This data describes a binding interaction between two proteins.

Sequence of protein 2:
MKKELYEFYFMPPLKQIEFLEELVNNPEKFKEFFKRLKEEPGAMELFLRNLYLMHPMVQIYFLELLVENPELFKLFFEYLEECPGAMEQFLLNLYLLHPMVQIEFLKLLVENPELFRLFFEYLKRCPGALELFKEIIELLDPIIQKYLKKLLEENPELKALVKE

Sequence of protein 1:
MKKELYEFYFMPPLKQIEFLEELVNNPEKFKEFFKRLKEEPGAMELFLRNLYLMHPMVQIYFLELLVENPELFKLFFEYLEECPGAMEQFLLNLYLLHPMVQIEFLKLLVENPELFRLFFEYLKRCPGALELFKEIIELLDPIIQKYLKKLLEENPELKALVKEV

Residue-level contacts at the interface:
Residue E105 in protein 1 is in contact with residue Q90 in protein 2 (closest heavy-atom distance 4.3 Å).
Residue I144 in protein 1 is in contact with residue L140 in protein 2 (closest heavy-atom distance 3.8 Å).
Residue E65 in protein 1 interacts with residue K3 in protein 2 (closest heavy-atom distance 3.1 Å).
Residue I61 in protein 1 is in contact with residue R50 in protein 2 (closest heavy-atom distance 3.8 Å).
Residue K108 in protein 1 is in contact with residue Q90 in protein 2 (closest heavy-atom distance 3.7 Å).
Residue D142 in protein 1 contacts residue L97 in protein 2 (closest heavy-atom distance 4.4 Å).
Residue I144 in protein 1 interacts with residue E136 in protein 2 (closest heavy-atom distance 3.4 Å).
Residue Y148 in protein 1 interacts with residue E89 in protein 2 (closest heavy-atom distance 4.1 Å).
Residue I61 in protein 1 is in contact with residue L54 in protein 2 (closest heavy-atom distance 4.6 Å).
Residue M58 in protein 1 interacts with residue Y7 in protein 2 (closest heavy-atom distance 4.3 Å).
Residue E65 in protein 1 contacts residue Y7 in protein 2 (closest heavy-atom distance 2.6 Å).
Residue M101 in protein 1 interacts with residue R50 in protein 2 (closest heavy-atom distance 3.6 Å).
Residue H56 in protein 1 contacts residue Y10 in protein 2 (closest heavy-atom distance 3.1 Å).
Residue M101 in protein 1 is in contact with residue L97 in protein 2 (closest heavy-atom distance 3.7 Å).
Residue H56 in protein 1 interacts with residue F11 in protein 2 (closest heavy-atom distance 3.9 Å).
Residue K147 in protein 1 contacts residue E136 in protein 2 (closest heavy-atom distance 3.2 Å).
Residue M101 in protein 1 contacts residue Y53 in protein 2 (closest heavy-atom distance 4.8 Å).
Residue E65 in protein 1 contacts residue R50 in protein 2 (closest heavy-atom distance 2.7 Å).
Residue M58 in protein 1 interacts with residue R50 in protein 2 (closest heavy-atom distance 3.5 Å).
Residue Y148 in protein 1 interacts with residue L93 in protein 2 (closest heavy-atom distance 3.5 Å).
Residue P143 in protein 1 interacts with residue E136 in protein 2 (closest heavy-atom distance 4.7 Å).
Residue I144 in protein 1 interacts with residue L97 in protein 2 (closest heavy-atom distance 4.6 Å).
Residue I144 in protein 1 is in contact with residue Y96 in protein 2 (closest heavy-atom distance 3.4 Å).
Residue L15 in protein 1 is in contact with residue F11 in protein 2 (closest heavy-atom distance 4.8 Å).
Residue H99 in protein 1 interacts with residue L54 in protein 2 (closest heavy-atom distance 4.3 Å).
Residue I104 in protein 1 is in contact with residue L93 in protein 2 (closest heavy-atom distance 4.8 Å).
Residue M101 in protein 1 is in contact with residue L54 in protein 2 (closest heavy-atom distance 3.7 Å).
Residue M58 in protein 1 is in contact with residue F11 in protein 2 (closest heavy-atom distance 3.6 Å).
Residue P100 in protein 1 is in contact with residue L97 in protein 2 (closest heavy-atom distance 3.6 Å).
Residue M58 in protein 1 is in contact with residue N51 in protein 2 (closest heavy-atom distance 3.2 Å).
Residue Y62 in protein 1 contacts residue K3 in protein 2 (closest heavy-atom distance 4.1 Å).
Residue L66 in protein 1 interacts with residue K3 in protein 2 (closest heavy-atom distance 4.9 Å).
Residue K147 in protein 1 contacts residue L133 in protein 2 (closest heavy-atom distance 3.7 Å).
Residue P14 in protein 1 is in contact with residue F11 in protein 2 (closest heavy-atom distance 3.9 Å).
Residue K147 in protein 1 interacts with residue E132 in protein 2 (closest heavy-atom distance 4.8 Å).
Residue Y62 in protein 1 interacts with residue Y7 in protein 2 (closest heavy-atom distance 3.6 Å).
Residue I144 in protein 1 interacts with residue L93 in protein 2 (closest heavy-atom distance 3.8 Å).
Residue M58 in protein 1 is in contact with residue Y10 in protein 2 (closest heavy-atom distance 3.4 Å).
Residue D142 in protein 1 is in contact with residue Y96 in protein 2 (closest heavy-atom distance 4.2 Å).
Residue H99 in protein 1 contacts residue L97 in protein 2 (closest heavy-atom distance 4.5 Å).
Residue V59 in protein 1 is in contact with residue F11 in protein 2 (closest heavy-atom distance 4.3 Å).
Residue E105 in protein 1 interacts with residue R50 in protein 2 (closest heavy-atom distance 4.0 Å).
Residue P57 in protein 1 is in contact with residue L54 in protein 2 (closest heavy-atom distance 4.3 Å).
Residue P143 in protein 1 is in contact with residue Y96 in protein 2 (closest heavy-atom distance 3.5 Å).
Residue M101 in protein 1 is in contact with residue Q90 in protein 2 (closest heavy-atom distance 3.7 Å).
Residue I18 in protein 1 contacts residue F11 in protein 2 (closest heavy-atom distance 3.6 Å).
Residue P143 in protein 1 contacts residue L140 in protein 2 (closest heavy-atom distance 3.6 Å).
Residue M58 in protein 1 contacts residue L54 in protein 2 (closest heavy-atom distance 4.5 Å).